Interface contacts:
Residue G97 in protein 2 contacts residue Q57 in protein 1 (closest heavy-atom distance 3.7 Å).
Residue F134 in protein 2 interacts with residue S30 in protein 1 (closest heavy-atom distance 3.5 Å).
Residue L132 in protein 2 is in contact with residue M16 in protein 1 (closest heavy-atom distance 3.7 Å).
Residue M16 in protein 2 interacts with residue P130 in protein 1 (closest heavy-atom distance 2.7 Å).
Residue S14 in protein 2 is in contact with residue P130 in protein 1 (closest heavy-atom distance 3.5 Å).
Residue P130 in protein 2 is in contact with residue T29 in protein 1 (closest heavy-atom distance 3.3 Å).
Residue S136 in protein 2 contacts residue M28 in protein 1 (closest heavy-atom distance 3.1 Å).
Residue F134 in protein 2 interacts with residue H27 in protein 1 (closest heavy-atom distance 3.4 Å).
Residue P94 in protein 2 interacts with residue G96 in protein 1 (closest heavy-atom distance 3.6 Å).
Residue S30 in protein 2 interacts with residue F134 in protein 1 (closest heavy-atom distance 3.4 Å).
Residue P31 in protein 2 contacts residue F134 in protein 1 (closest heavy-atom distance 3.6 Å).
Residue Y99 in protein 2 interacts with residue Q57 in protein 1 (closest heavy-atom distance 3.1 Å).
Residue S136 in protein 2 interacts with residue K25 in protein 1 (closest heavy-atom distance 3.5 Å).
Residue L132 in protein 2 contacts residue T29 in protein 1 (closest heavy-atom distance 3.7 Å).
Residue L86 in protein 2 contacts residue P94 in protein 1 (closest heavy-atom distance 3.7 Å).
Residue Q91 in protein 2 interacts with residue M87 in protein 1 (closest heavy-atom distance 3.5 Å).
Residue I135 in protein 2 contacts residue K25 in protein 1 (closest heavy-atom distance 3.7 Å).
Residue T85 in protein 2 interacts with residue I92 in protein 1 (closest heavy-atom distance 3.7 Å).
Residue Q57 in protein 2 contacts residue G97 in protein 1 (closest heavy-atom distance 3.7 Å).
Residue L132 in protein 2 interacts with residue M28 in protein 1 (closest heavy-atom distance 3.3 Å).
Residue H27 in protein 2 contacts residue F134 in protein 1 (closest heavy-atom distance 3.3 Å).
Residue L53 in protein 2 is in contact with residue L53 in protein 1 (closest heavy-atom distance 3.7 Å).
Residue K25 in protein 2 contacts residue S136 in protein 1 (closest heavy-atom distance 3.4 Å).
Residue W26 in protein 2 interacts with residue S136 in protein 1 (closest heavy-atom distance 2.8 Å).
Residue Q57 in protein 2 contacts residue G96 in protein 1 (closest heavy-atom distance 2.9 Å).
Residue T29 in protein 2 interacts with residue D131 in protein 1 (closest heavy-atom distance 3.7 Å).
Residue Y55 in protein 2 contacts residue L53 in protein 1 (closest heavy-atom distance 3.5 Å).
Residue Y123 in protein 2 contacts residue G97 in protein 1 (closest heavy-atom distance 3.5 Å).
Residue M28 in protein 2 interacts with residue L132 in protein 1 (closest heavy-atom distance 3.2 Å).
Residue G97 in protein 2 interacts with residue Y123 in protein 1 (closest heavy-atom distance 3.4 Å).
Residue F134 in protein 2 is in contact with residue M28 in protein 1 (closest heavy-atom distance 2.7 Å).
Residue S136 in protein 2 is in contact with residue W26 in protein 1 (closest heavy-atom distance 2.9 Å).
Residue M129 in protein 2 interacts with residue M16 in protein 1 (closest heavy-atom distance 3.6 Å).
Residue H27 in protein 2 interacts with residue I135 in protein 1 (closest heavy-atom distance 3.4 Å).
Residue G96 in protein 2 contacts residue Q57 in protein 1 (closest heavy-atom distance 2.9 Å).
Residue W26 in protein 2 is in contact with residue F134 in protein 1 (closest heavy-atom distance 3.6 Å).
Residue W26 in protein 2 interacts with residue I135 in protein 1 (closest heavy-atom distance 3.2 Å).
Residue Q84 in protein 2 contacts residue P94 in protein 1 (closest heavy-atom distance 3.6 Å).
Residue M28 in protein 2 contacts residue S136 in protein 1 (closest heavy-atom distance 3.7 Å).
Residue K18 in protein 2 is in contact with residue L132 in protein 1 (closest heavy-atom distance 3.6 Å).
Residue I127 in protein 2 is in contact with residue L53 in protein 1 (closest heavy-atom distance 3.0 Å).
Residue P94 in protein 2 is in contact with residue L86 in protein 1 (closest heavy-atom distance 3.7 Å).
Residue M28 in protein 2 contacts residue P133 in protein 1 (closest heavy-atom distance 3.2 Å).
Residue V98 in protein 2 interacts with residue Y123 in protein 1 (closest heavy-atom distance 2.9 Å).
Residue M28 in protein 2 contacts residue F134 in protein 1 (closest heavy-atom distance 2.7 Å).
Residue I95 in protein 2 is in contact with residue P94 in protein 1 (closest heavy-atom distance 3.7 Å).
Residue F134 in protein 2 contacts residue P31 in protein 1 (closest heavy-atom distance 3.7 Å).
Residue I135 in protein 2 is in contact with residue W26 in protein 1 (closest heavy-atom distance 3.1 Å).
Residue M87 in protein 2 contacts residue Q91 in protein 1 (closest heavy-atom distance 3.4 Å).
Residue F134 in protein 2 is in contact with residue W26 in protein 1 (closest heavy-atom distance 3.7 Å).
Residue Q57 in protein 2 contacts residue Q84 in protein 1 (closest heavy-atom distance 3.5 Å).
Residue G96 in protein 2 interacts with residue P94 in protein 1 (closest heavy-atom distance 3.6 Å).
Residue P130 in protein 2 contacts residue S14 in protein 1 (closest heavy-atom distance 3.4 Å).
Residue T29 in protein 2 is in contact with residue L132 in protein 1 (closest heavy-atom distance 3.7 Å).
Residue Y123 in protein 2 is in contact with residue V98 in protein 1 (closest heavy-atom distance 2.9 Å).
Residue P94 in protein 2 interacts with residue Q84 in protein 1 (closest heavy-atom distance 3.4 Å).
Residue H27 in protein 2 is in contact with residue L132 in protein 1 (closest heavy-atom distance 3.6 Å).
Residue T29 in protein 2 interacts with residue P130 in protein 1 (closest heavy-atom distance 3.3 Å).
Residue P133 in protein 2 interacts with residue M28 in protein 1 (closest heavy-atom distance 3.4 Å).
Residue Q57 in protein 2 contacts residue Y99 in protein 1 (closest heavy-atom distance 3.5 Å).

This data describes a binding interaction between two proteins.

Sequence of protein 2:
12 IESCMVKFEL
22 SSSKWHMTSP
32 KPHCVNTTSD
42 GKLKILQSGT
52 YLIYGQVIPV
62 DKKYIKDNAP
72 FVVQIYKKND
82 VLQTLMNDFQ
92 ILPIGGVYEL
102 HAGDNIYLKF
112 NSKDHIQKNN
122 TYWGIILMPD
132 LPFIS

Sequence of protein 1:
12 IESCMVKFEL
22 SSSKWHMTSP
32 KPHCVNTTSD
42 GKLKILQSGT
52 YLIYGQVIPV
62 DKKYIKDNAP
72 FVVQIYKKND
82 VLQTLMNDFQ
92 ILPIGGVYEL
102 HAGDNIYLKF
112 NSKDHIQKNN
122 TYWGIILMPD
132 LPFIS